These two protein chains interact to form a complex.

Sequence of the second protein:
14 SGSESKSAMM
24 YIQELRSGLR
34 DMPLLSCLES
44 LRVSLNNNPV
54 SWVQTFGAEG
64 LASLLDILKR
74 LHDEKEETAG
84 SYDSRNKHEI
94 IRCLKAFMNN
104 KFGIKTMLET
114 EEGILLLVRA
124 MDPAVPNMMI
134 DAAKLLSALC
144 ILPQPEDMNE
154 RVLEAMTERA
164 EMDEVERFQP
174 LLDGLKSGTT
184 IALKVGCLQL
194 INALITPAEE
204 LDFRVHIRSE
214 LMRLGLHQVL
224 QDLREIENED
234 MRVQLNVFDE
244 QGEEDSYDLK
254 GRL

Contacts between the two chains:
Residue P200 in the second protein contacts residue R21 in the first protein (closest heavy-atom distance 3.2 Å).
Residue V236 in the second protein interacts with residue G16 in the first protein (closest heavy-atom distance 4.1 Å).
Residue E202 in the second protein is in contact with residue R23 in the first protein (closest heavy-atom distance 2.9 Å).
Residue I144 in the second protein is in contact with residue R21 in the first protein (closest heavy-atom distance 3.3 Å).
Residue T199 in the second protein interacts with residue R21 in the first protein (closest heavy-atom distance 3.2 Å).
Residue E202 in the second protein interacts with residue G24 in the first protein (closest heavy-atom distance 3.2 Å).
Residue A141 in the second protein interacts with residue L9 in the first protein (closest heavy-atom distance 3.7 Å).
Residue Q237 in the second protein is in contact with residue L13 in the first protein (closest heavy-atom distance 3.1 Å).
Residue V240 in the second protein is in contact with residue F19 in the first protein (closest heavy-atom distance 3.5 Å).
Residue V236 in the second protein is in contact with residue Q14 in the first protein (closest heavy-atom distance 3.5 Å).
Residue N195 in the second protein is in contact with residue F19 in the first protein (closest heavy-atom distance 3.8 Å).
Residue D251 in the second protein contacts residue K22 in the first protein (closest heavy-atom distance 3.0 Å).
Residue E247 in the second protein interacts with residue K22 in the first protein (closest heavy-atom distance 2.8 Å).
Residue N103 in the second protein contacts residue E2 in the first protein (closest heavy-atom distance 3.2 Å).
Residue K98 in the second protein interacts with residue D7 in the first protein (closest heavy-atom distance 2.7 Å).
Residue V236 in the second protein interacts with residue S15 in the first protein (closest heavy-atom distance 3.8 Å).
Residue P146 in the second protein interacts with residue R21 in the first protein (closest heavy-atom distance 3.8 Å).
Residue L138 in the second protein interacts with residue L6 in the first protein (closest heavy-atom distance 3.9 Å).
Residue Q192 in the second protein interacts with residue L13 in the first protein (closest heavy-atom distance 3.9 Å).
Residue K98 in the second protein is in contact with residue L10 in the first protein (closest heavy-atom distance 3.9 Å).
Residue I144 in the second protein contacts residue L13 in the first protein (closest heavy-atom distance 3.8 Å).
Residue K137 in the second protein is in contact with residue L10 in the first protein (closest heavy-atom distance 3.9 Å).
Residue E202 in the second protein contacts residue K22 in the first protein (closest heavy-atom distance 3.6 Å).
Residue D233 in the second protein interacts with residue Q14 in the first protein (closest heavy-atom distance 2.9 Å).
Residue K104 in the second protein contacts residue E2 in the first protein (closest heavy-atom distance 2.9 Å).
Residue N102 in the second protein contacts residue L6 in the first protein (closest heavy-atom distance 2.9 Å).
Residue P200 in the second protein is in contact with residue R23 in the first protein (closest heavy-atom distance 3.5 Å).
Residue K104 in the second protein is in contact with residue V5 in the first protein (closest heavy-atom distance 3.8 Å).
Residue L145 in the second protein contacts residue L9 in the first protein (closest heavy-atom distance 3.8 Å).
Residue V53 in the second protein is in contact with residue E2 in the first protein (closest heavy-atom distance 4.0 Å).
Residue Q237 in the second protein contacts residue F19 in the first protein (closest heavy-atom distance 3.1 Å).
Residue N102 in the second protein is in contact with residue D7 in the first protein (closest heavy-atom distance 2.9 Å).
Residue A141 in the second protein contacts residue L13 in the first protein (closest heavy-atom distance 3.7 Å).
Residue K137 in the second protein is in contact with residue L13 in the first protein (closest heavy-atom distance 4.1 Å).
Residue E202 in the second protein contacts residue P25 in the first protein (closest heavy-atom distance 3.2 Å).
Residue Q192 in the second protein is in contact with residue F19 in the first protein (closest heavy-atom distance 3.7 Å).
Residue N103 in the second protein is in contact with residue V5 in the first protein (closest heavy-atom distance 3.7 Å).
Residue N102 in the second protein is in contact with residue V5 in the first protein (closest heavy-atom distance 2.6 Å).
Residue L145 in the second protein contacts residue R21 in the first protein (closest heavy-atom distance 3.0 Å).
Residue V53 in the second protein is in contact with residue D1 in the first protein (closest heavy-atom distance 2.8 Å).
Residue S140 in the second protein is in contact with residue L13 in the first protein (closest heavy-atom distance 3.6 Å).
Residue V53 in the second protein contacts residue T3 in the first protein (closest heavy-atom distance 3.6 Å).
Residue M101 in the second protein is in contact with residue L6 in the first protein (closest heavy-atom distance 3.4 Å).
Residue P52 in the second protein is in contact with residue D1 in the first protein (closest heavy-atom distance 3.4 Å).
Residue Q237 in the second protein contacts residue Q14 in the first protein (closest heavy-atom distance 4.1 Å).
Residue N103 in the second protein is in contact with residue T3 in the first protein (closest heavy-atom distance 3.9 Å).
Residue I107 in the second protein contacts residue L6 in the first protein (closest heavy-atom distance 3.9 Å).
Residue N102 in the second protein is in contact with residue T3 in the first protein (closest heavy-atom distance 2.5 Å).
Residue I144 in the second protein is in contact with residue A18 in the first protein (closest heavy-atom distance 3.5 Å).
Residue D150 in the second protein is in contact with residue R21 in the first protein (closest heavy-atom distance 2.8 Å).
Residue D150 in the second protein is in contact with residue R23 in the first protein (closest heavy-atom distance 3.0 Å).
Residue N51 in the second protein interacts with residue T3 in the first protein (closest heavy-atom distance 4.0 Å).
Residue A196 in the second protein interacts with residue F19 in the first protein (closest heavy-atom distance 3.5 Å).
Residue R207 in the second protein interacts with residue K22 in the first protein (closest heavy-atom distance 3.6 Å).
Residue A141 in the second protein interacts with residue L6 in the first protein (closest heavy-atom distance 3.6 Å).
Residue R255 in the second protein interacts with residue N29 in the first protein (closest heavy-atom distance 2.8 Å).
Residue N102 in the second protein contacts residue E2 in the first protein (closest heavy-atom distance 3.5 Å).
Residue I144 in the second protein interacts with residue L9 in the first protein (closest heavy-atom distance 3.8 Å).
Residue N102 in the second protein is in contact with residue G4 in the first protein (closest heavy-atom distance 2.9 Å).
Residue T199 in the second protein interacts with residue F19 in the first protein (closest heavy-atom distance 3.4 Å).

Sequence of the first protein:
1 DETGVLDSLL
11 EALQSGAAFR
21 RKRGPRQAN